Sequence of protein 1:
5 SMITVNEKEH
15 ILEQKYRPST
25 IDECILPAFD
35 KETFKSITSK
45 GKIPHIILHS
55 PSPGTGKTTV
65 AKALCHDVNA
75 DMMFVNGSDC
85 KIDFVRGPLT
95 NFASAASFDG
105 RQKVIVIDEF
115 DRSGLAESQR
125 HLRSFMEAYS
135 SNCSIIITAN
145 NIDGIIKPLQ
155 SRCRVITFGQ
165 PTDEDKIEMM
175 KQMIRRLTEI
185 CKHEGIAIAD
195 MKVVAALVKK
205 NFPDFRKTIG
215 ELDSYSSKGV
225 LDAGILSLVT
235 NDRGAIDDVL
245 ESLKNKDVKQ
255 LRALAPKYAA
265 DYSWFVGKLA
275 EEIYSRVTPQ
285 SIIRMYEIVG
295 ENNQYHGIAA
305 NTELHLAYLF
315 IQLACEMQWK

This data describes a binding interaction between two proteins.

Sequence of protein 2:
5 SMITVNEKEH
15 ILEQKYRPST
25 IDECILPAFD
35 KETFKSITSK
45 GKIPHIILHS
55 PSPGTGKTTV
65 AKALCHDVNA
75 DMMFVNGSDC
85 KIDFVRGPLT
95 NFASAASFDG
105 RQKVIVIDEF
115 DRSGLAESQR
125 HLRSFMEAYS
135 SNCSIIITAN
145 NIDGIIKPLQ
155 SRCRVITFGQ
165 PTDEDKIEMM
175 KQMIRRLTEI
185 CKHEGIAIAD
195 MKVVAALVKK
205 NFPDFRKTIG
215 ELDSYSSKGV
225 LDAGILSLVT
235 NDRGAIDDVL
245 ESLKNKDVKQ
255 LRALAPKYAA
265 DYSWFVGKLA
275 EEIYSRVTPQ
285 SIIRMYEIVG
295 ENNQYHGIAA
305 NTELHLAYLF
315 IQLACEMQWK

Interface contacts:
Residue I302 in protein 1 contacts residue H300 in protein 2 (closest heavy-atom distance 2.7 Å).
Residue N144 in protein 1 interacts with residue R127 in protein 2 (closest heavy-atom distance 3.1 Å).
Residue W268 in protein 1 interacts with residue Q164 in protein 2 (closest heavy-atom distance 3.2 Å).
Residue K211 in protein 1 is in contact with residue Q154 in protein 2 (closest heavy-atom distance 3.5 Å).
Residue R256 in protein 1 is in contact with residue A274 in protein 2 (closest heavy-atom distance 3.7 Å).
Residue R21 in protein 1 contacts residue E131 in protein 2 (closest heavy-atom distance 3.4 Å).
Residue Q18 in protein 1 is in contact with residue S134 in protein 2 (closest heavy-atom distance 3.2 Å).
Residue E17 in protein 1 contacts residue R156 in protein 2 (closest heavy-atom distance 3.6 Å).
Residue D112 in protein 1 is in contact with residue S128 in protein 2 (closest heavy-atom distance 3.2 Å).
Residue S82 in protein 1 is in contact with residue H125 in protein 2 (closest heavy-atom distance 3.2 Å).
Residue Y312 in protein 1 interacts with residue G294 in protein 2 (closest heavy-atom distance 3.4 Å).
Residue R256 in protein 1 interacts with residue Y290 in protein 2 (closest heavy-atom distance 2.4 Å).
Residue Y312 in protein 1 is in contact with residue Q298 in protein 2 (closest heavy-atom distance 2.7 Å).
Residue E113 in protein 1 interacts with residue R127 in protein 2 (closest heavy-atom distance 2.7 Å).
Residue R210 in protein 1 is in contact with residue E131 in protein 2 (closest heavy-atom distance 3.0 Å).
Residue H14 in protein 1 interacts with residue I47 in protein 2 (closest heavy-atom distance 3.6 Å).
Residue S82 in protein 1 is in contact with residue R90 in protein 2 (closest heavy-atom distance 2.6 Å).
Residue E13 in protein 1 interacts with residue S134 in protein 2 (closest heavy-atom distance 2.8 Å).
Residue Y312 in protein 1 interacts with residue E291 in protein 2 (closest heavy-atom distance 3.4 Å).
Residue K12 in protein 1 contacts residue S135 in protein 2 (closest heavy-atom distance 3.3 Å).
Residue H309 in protein 1 contacts residue N297 in protein 2 (closest heavy-atom distance 3.5 Å).
Residue L308 in protein 1 is in contact with residue N297 in protein 2 (closest heavy-atom distance 3.4 Å).
Residue Y312 in protein 1 interacts with residue E295 in protein 2 (closest heavy-atom distance 3.3 Å).
Residue N305 in protein 1 interacts with residue S267 in protein 2 (closest heavy-atom distance 3.5 Å).
Residue L308 in protein 1 contacts residue V270 in protein 2 (closest heavy-atom distance 3.0 Å).
Residue I315 in protein 1 interacts with residue Y290 in protein 2 (closest heavy-atom distance 3.1 Å).
Residue I15 in protein 1 interacts with residue H49 in protein 2 (closest heavy-atom distance 3.5 Å).
Residue D83 in protein 1 is in contact with residue R90 in protein 2 (closest heavy-atom distance 2.7 Å).
Residue R116 in protein 1 interacts with residue E121 in protein 2 (closest heavy-atom distance 2.7 Å).
Residue A304 in protein 1 interacts with residue S267 in protein 2 (closest heavy-atom distance 3.3 Å).
Residue A304 in protein 1 is in contact with residue H300 in protein 2 (closest heavy-atom distance 3.6 Å).
Residue Y299 in protein 1 is in contact with residue Q298 in protein 2 (closest heavy-atom distance 3.4 Å).
Residue I302 in protein 1 is in contact with residue Q298 in protein 2 (closest heavy-atom distance 3.6 Å).
Residue A304 in protein 1 contacts residue N297 in protein 2 (closest heavy-atom distance 3.5 Å).
Residue D208 in protein 1 is in contact with residue S155 in protein 2 (closest heavy-atom distance 2.9 Å).
Residue K85 in protein 1 interacts with residue R90 in protein 2 (closest heavy-atom distance 3.0 Å).
Residue D115 in protein 1 interacts with residue R127 in protein 2 (closest heavy-atom distance 2.4 Å).
Residue Y299 in protein 1 contacts residue Y299 in protein 2 (closest heavy-atom distance 3.5 Å).
Residue H14 in protein 1 contacts residue S134 in protein 2 (closest heavy-atom distance 3.4 Å).
Residue I302 in protein 1 interacts with residue I302 in protein 2 (closest heavy-atom distance 3.5 Å).
Residue C319 in protein 1 interacts with residue I287 in protein 2 (closest heavy-atom distance 3.1 Å).
Residue D265 in protein 1 is in contact with residue P55 in protein 2 (closest heavy-atom distance 2.4 Å).
Residue I15 in protein 1 contacts residue S134 in protein 2 (closest heavy-atom distance 3.7 Å).
Residue R210 in protein 1 is in contact with residue S155 in protein 2 (closest heavy-atom distance 3.1 Å).
Residue R210 in protein 1 is in contact with residue R156 in protein 2 (closest heavy-atom distance 3.1 Å).
Residue Y312 in protein 1 contacts residue Y290 in protein 2 (closest heavy-atom distance 3.2 Å).
Residue N305 in protein 1 contacts residue N297 in protein 2 (closest heavy-atom distance 3.0 Å).
Residue R256 in protein 1 is in contact with residue E275 in protein 2 (closest heavy-atom distance 3.3 Å).
Residue K253 in protein 1 contacts residue Y278 in protein 2 (closest heavy-atom distance 2.5 Å).
Residue Q18 in protein 1 contacts residue E131 in protein 2 (closest heavy-atom distance 2.9 Å).
Residue H309 in protein 1 is in contact with residue Q298 in protein 2 (closest heavy-atom distance 3.5 Å).
Residue E17 in protein 1 interacts with residue R158 in protein 2 (closest heavy-atom distance 3.3 Å).
Residue R256 in protein 1 contacts residue Y278 in protein 2 (closest heavy-atom distance 3.5 Å).
Residue R116 in protein 1 contacts residue I86 in protein 2 (closest heavy-atom distance 3.3 Å).
Residue H14 in protein 1 interacts with residue K46 in protein 2 (closest heavy-atom distance 3.3 Å).
Residue P57 in protein 1 contacts residue S155 in protein 2 (closest heavy-atom distance 3.6 Å).
Residue D83 in protein 1 interacts with residue H125 in protein 2 (closest heavy-atom distance 3.4 Å).
Residue N80 in protein 1 is in contact with residue H125 in protein 2 (closest heavy-atom distance 3.2 Å).
Residue D217 in protein 1 is in contact with residue R158 in protein 2 (closest heavy-atom distance 2.7 Å).
Residue R237 in protein 1 contacts residue Q164 in protein 2 (closest heavy-atom distance 2.7 Å).